The following describes two proteins that form a bound complex.

Residue-level contacts at the interface:
Residue G276 in chain A is in contact with residue H327 in chain B (closest heavy-atom distance 3.7 Å).
Residue F334 in chain A is in contact with residue F326 in chain B (closest heavy-atom distance 4.3 Å).
Residue F140 in chain A contacts residue F326 in chain B (closest heavy-atom distance 4.4 Å).
Residue Y336 in chain A is in contact with residue F326 in chain B (closest heavy-atom distance 3.1 Å).
Residue G274 in chain A contacts residue H327 in chain B (closest heavy-atom distance 2.7 Å).
Residue Q318 in chain A is in contact with residue F326 in chain B (closest heavy-atom distance 4.1 Å).
Residue F334 in chain A interacts with residue V325 in chain B (closest heavy-atom distance 3.8 Å).
Residue A277 in chain A is in contact with residue F326 in chain B (closest heavy-atom distance 3.6 Å).
Residue Y336 in chain A is in contact with residue H327 in chain B (closest heavy-atom distance 2.6 Å).
Residue G194 in chain A is in contact with residue W321 in chain B (closest heavy-atom distance 3.6 Å).
Residue G276 in chain A is in contact with residue F326 in chain B (closest heavy-atom distance 3.6 Å).
Residue Y336 in chain A contacts residue W321 in chain B (closest heavy-atom distance 4.3 Å).
Residue Y336 in chain A is in contact with residue T324 in chain B (closest heavy-atom distance 3.9 Å).
Residue G337 in chain A contacts residue W321 in chain B (closest heavy-atom distance 3.5 Å).
Residue R314 in chain A is in contact with residue H327 in chain B (closest heavy-atom distance 2.5 Å).
Residue W275 in chain A contacts residue H327 in chain B (closest heavy-atom distance 3.7 Å).
Residue Q191 in chain A is in contact with residue R322 in chain B (closest heavy-atom distance 3.5 Å).
Residue F21 in chain A interacts with residue H327 in chain B (closest heavy-atom distance 3.9 Å).
Residue L316 in chain A is in contact with residue F326 in chain B (closest heavy-atom distance 3.6 Å).
Residue R193 in chain A interacts with residue W321 in chain B (closest heavy-atom distance 3.2 Å).

Sequence of chain A:
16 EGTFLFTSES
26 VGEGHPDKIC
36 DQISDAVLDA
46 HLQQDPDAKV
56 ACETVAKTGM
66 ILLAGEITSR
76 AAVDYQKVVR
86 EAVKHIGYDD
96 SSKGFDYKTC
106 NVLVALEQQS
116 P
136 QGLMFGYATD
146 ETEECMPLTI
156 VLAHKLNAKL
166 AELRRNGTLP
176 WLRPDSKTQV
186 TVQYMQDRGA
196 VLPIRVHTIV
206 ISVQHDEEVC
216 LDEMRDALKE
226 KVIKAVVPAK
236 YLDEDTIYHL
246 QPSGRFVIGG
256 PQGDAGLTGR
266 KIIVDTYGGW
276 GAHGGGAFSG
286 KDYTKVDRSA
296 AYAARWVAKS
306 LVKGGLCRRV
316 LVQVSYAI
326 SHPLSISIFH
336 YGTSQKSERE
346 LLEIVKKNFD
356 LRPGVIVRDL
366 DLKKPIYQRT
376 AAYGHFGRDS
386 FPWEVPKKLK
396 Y

Sequence of chain B:
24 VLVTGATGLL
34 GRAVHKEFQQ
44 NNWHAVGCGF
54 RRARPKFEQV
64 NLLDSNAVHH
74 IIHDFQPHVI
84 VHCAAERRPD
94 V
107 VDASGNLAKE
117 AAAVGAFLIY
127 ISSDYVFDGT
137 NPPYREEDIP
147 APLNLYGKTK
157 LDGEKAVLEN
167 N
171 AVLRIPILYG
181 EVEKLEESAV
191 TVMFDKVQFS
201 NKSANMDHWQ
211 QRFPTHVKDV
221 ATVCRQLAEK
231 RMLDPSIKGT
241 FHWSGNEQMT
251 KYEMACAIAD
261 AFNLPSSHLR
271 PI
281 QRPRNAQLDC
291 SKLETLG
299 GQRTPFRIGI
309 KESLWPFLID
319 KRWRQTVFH